Sequence of the first protein:
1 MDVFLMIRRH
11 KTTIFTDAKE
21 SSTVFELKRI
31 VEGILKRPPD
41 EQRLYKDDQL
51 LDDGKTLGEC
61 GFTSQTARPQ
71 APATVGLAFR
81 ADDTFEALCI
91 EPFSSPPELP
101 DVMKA

Interface contacts:
Residue T13 in the first protein contacts residue Y16 in the second protein (closest heavy-atom distance 1.5 Å).
Residue F4 in the first protein is in contact with residue N62 in the second protein (closest heavy-atom distance 2.0 Å).
Residue L99 in the first protein interacts with residue T84 in the second protein (closest heavy-atom distance 2.4 Å).
Residue Q70 in the first protein contacts residue K56 in the second protein (closest heavy-atom distance 2.9 Å).
Residue P100 in the first protein contacts residue L88 in the second protein (closest heavy-atom distance 2.9 Å).
Residue T13 in the first protein is in contact with residue E15 in the second protein (closest heavy-atom distance 0.5 Å).
Residue K11 in the first protein contacts residue D13 in the second protein (closest heavy-atom distance 2.8 Å).
Residue I14 in the first protein is in contact with residue Y16 in the second protein (closest heavy-atom distance 2.5 Å).
Residue K28 in the first protein interacts with residue F5 in the second protein (closest heavy-atom distance 2.5 Å).
Residue F4 in the first protein contacts residue K66 in the second protein (closest heavy-atom distance 1.8 Å).
Residue S94 in the first protein is in contact with residue H52 in the second protein (closest heavy-atom distance 2.9 Å).
Residue F15 in the first protein contacts residue Y16 in the second protein (closest heavy-atom distance 1.6 Å).
Residue I14 in the first protein interacts with residue I18 in the second protein (closest heavy-atom distance 3.1 Å).
Residue P100 in the first protein is in contact with residue T84 in the second protein (closest heavy-atom distance 2.6 Å).
Residue P96 in the first protein is in contact with residue E85 in the second protein (closest heavy-atom distance 2.3 Å).
Residue P100 in the first protein contacts residue E85 in the second protein (closest heavy-atom distance 2.9 Å).
Residue K11 in the first protein is in contact with residue D12 in the second protein (closest heavy-atom distance 2.7 Å).
Residue D17 in the first protein interacts with residue N62 in the second protein (closest heavy-atom distance 2.9 Å).
Residue F93 in the first protein contacts residue S51 in the second protein (closest heavy-atom distance 2.5 Å).
Residue S95 in the first protein is in contact with residue H52 in the second protein (closest heavy-atom distance 3.2 Å).
Residue I30 in the first protein interacts with residue F5 in the second protein (closest heavy-atom distance 2.4 Å).
Residue Q70 in the first protein is in contact with residue P78 in the second protein (closest heavy-atom distance 1.6 Å).
Residue Q70 in the first protein is in contact with residue Y63 in the second protein (closest heavy-atom distance 2.9 Å).
Residue D17 in the first protein is in contact with residue S19 in the second protein (closest heavy-atom distance 1.3 Å).
Residue F15 in the first protein is in contact with residue E17 in the second protein (closest heavy-atom distance 1.4 Å).
Residue K11 in the first protein interacts with residue K14 in the second protein (closest heavy-atom distance 1.8 Å).
Residue D17 in the first protein contacts residue A22 in the second protein (closest heavy-atom distance 3.1 Å).
Residue M6 in the first protein is in contact with residue Y16 in the second protein (closest heavy-atom distance 2.7 Å).
Residue P96 in the first protein contacts residue H52 in the second protein (closest heavy-atom distance 1.4 Å).
Residue E98 in the first protein is in contact with residue E85 in the second protein (closest heavy-atom distance 1.6 Å).
Residue F15 in the first protein interacts with residue S19 in the second protein (closest heavy-atom distance 2.4 Å).
Residue M103 in the first protein is in contact with residue T84 in the second protein (closest heavy-atom distance 3.0 Å).
Residue T16 in the first protein contacts residue S19 in the second protein (closest heavy-atom distance 1.9 Å).
Residue D2 in the first protein contacts residue K66 in the second protein (closest heavy-atom distance 3.1 Å).
Residue F15 in the first protein is in contact with residue V58 in the second protein (closest heavy-atom distance 2.6 Å).
Residue T13 in the first protein contacts residue K14 in the second protein (closest heavy-atom distance 2.9 Å).
Residue R68 in the first protein is in contact with residue E59 in the second protein (closest heavy-atom distance 2.9 Å).
Residue S94 in the first protein is in contact with residue D50 in the second protein (closest heavy-atom distance 2.9 Å).
Residue R8 in the first protein contacts residue K14 in the second protein (closest heavy-atom distance 2.9 Å).
Residue P72 in the first protein contacts residue E59 in the second protein (closest heavy-atom distance 1.4 Å).
Residue P69 in the first protein contacts residue N62 in the second protein (closest heavy-atom distance 1.9 Å).
Residue T13 in the first protein contacts residue E17 in the second protein (closest heavy-atom distance 2.0 Å).
Residue F15 in the first protein interacts with residue I18 in the second protein (closest heavy-atom distance 1.1 Å).
Residue I14 in the first protein contacts residue E17 in the second protein (closest heavy-atom distance 0.8 Å).
Residue D17 in the first protein interacts with residue S21 in the second protein (closest heavy-atom distance 2.9 Å).
Residue P97 in the first protein is in contact with residue H52 in the second protein (closest heavy-atom distance 2.0 Å).
Residue Q70 in the first protein interacts with residue E59 in the second protein (closest heavy-atom distance 1.8 Å).
Residue T12 in the first protein interacts with residue E15 in the second protein (closest heavy-atom distance 2.2 Å).
Residue F93 in the first protein is in contact with residue Y16 in the second protein (closest heavy-atom distance 1.7 Å).
Residue T16 in the first protein is in contact with residue F5 in the second protein (closest heavy-atom distance 1.7 Å).
Residue S64 in the first protein contacts residue K66 in the second protein (closest heavy-atom distance 2.2 Å).
Residue T16 in the first protein contacts residue E17 in the second protein (closest heavy-atom distance 2.2 Å).
Residue D17 in the first protein contacts residue L65 in the second protein (closest heavy-atom distance 1.9 Å).
Residue I30 in the first protein is in contact with residue Q3 in the second protein (closest heavy-atom distance 3.1 Å).
Residue F93 in the first protein interacts with residue E55 in the second protein (closest heavy-atom distance 0.9 Å).
Residue I14 in the first protein interacts with residue E15 in the second protein (closest heavy-atom distance 2.9 Å).
Residue P97 in the first protein contacts residue E85 in the second protein (closest heavy-atom distance 0.9 Å).
Residue K11 in the first protein interacts with residue E15 in the second protein (closest heavy-atom distance 2.0 Å).
Residue P69 in the first protein is in contact with residue E59 in the second protein (closest heavy-atom distance 0.3 Å).
Residue A71 in the first protein contacts residue E59 in the second protein (closest heavy-atom distance 2.2 Å).

These two protein chains interact to form a complex.

Sequence of the second protein:
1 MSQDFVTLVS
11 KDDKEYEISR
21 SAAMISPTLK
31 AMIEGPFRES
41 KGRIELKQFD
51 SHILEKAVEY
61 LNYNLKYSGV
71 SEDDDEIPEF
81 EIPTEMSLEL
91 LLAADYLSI